Sequence of the second protein:
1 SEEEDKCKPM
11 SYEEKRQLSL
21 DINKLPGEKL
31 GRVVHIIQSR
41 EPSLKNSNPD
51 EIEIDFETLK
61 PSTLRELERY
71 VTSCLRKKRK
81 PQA

Contacts between the two chains:
Residue D50 in the second protein interacts with residue T7 in the first protein (closest heavy-atom distance 3.2 Å).
Residue I54 in the second protein contacts residue K5 in the first protein (closest heavy-atom distance 5.0 Å).
Residue D55 in the second protein interacts with residue I2 in the first protein (closest heavy-atom distance 3.5 Å).
Residue E53 in the second protein is in contact with residue K3 in the first protein (closest heavy-atom distance 2.7 Å).
Residue I37 in the second protein interacts with residue I6 in the first protein (closest heavy-atom distance 4.5 Å).
Residue D50 in the second protein contacts residue Q11 in the first protein (closest heavy-atom distance 4.6 Å).
Residue V33 in the second protein interacts with residue I6 in the first protein (closest heavy-atom distance 4.8 Å).
Residue E51 in the second protein is in contact with residue K5 in the first protein (closest heavy-atom distance 4.0 Å).
Residue V34 in the second protein is in contact with residue I6 in the first protein (closest heavy-atom distance 4.2 Å).
Residue F56 in the second protein is in contact with residue L4 in the first protein (closest heavy-atom distance 4.0 Å).
Residue D50 in the second protein contacts residue T9 in the first protein (closest heavy-atom distance 3.3 Å).
Residue G27 in the second protein interacts with residue K8 in the first protein (closest heavy-atom distance 4.6 Å).
Residue I22 in the second protein contacts residue I6 in the first protein (closest heavy-atom distance 3.7 Å).
Residue G31 in the second protein contacts residue K8 in the first protein (closest heavy-atom distance 4.6 Å).
Residue I54 in the second protein contacts residue K3 in the first protein (closest heavy-atom distance 3.0 Å).
Residue E57 in the second protein interacts with residue I2 in the first protein (closest heavy-atom distance 4.4 Å).
Residue E51 in the second protein contacts residue K8 in the first protein (closest heavy-atom distance 4.4 Å).
Residue G31 in the second protein interacts with residue T9 in the first protein (closest heavy-atom distance 4.2 Å).
Residue I22 in the second protein is in contact with residue L4 in the first protein (closest heavy-atom distance 4.2 Å).
Residue L30 in the second protein interacts with residue K8 in the first protein (closest heavy-atom distance 3.6 Å).
Residue E51 in the second protein interacts with residue I6 in the first protein (closest heavy-atom distance 4.1 Å).
Residue R16 in the second protein contacts residue I2 in the first protein (closest heavy-atom distance 4.1 Å).
Residue P49 in the second protein is in contact with residue K8 in the first protein (closest heavy-atom distance 2.6 Å).
Residue P49 in the second protein interacts with residue T9 in the first protein (closest heavy-atom distance 3.0 Å).
Residue I52 in the second protein interacts with residue L4 in the first protein (closest heavy-atom distance 3.1 Å).
Residue I54 in the second protein contacts residue I6 in the first protein (closest heavy-atom distance 3.5 Å).
Residue K15 in the second protein is in contact with residue I2 in the first protein (closest heavy-atom distance 4.8 Å).
Residue S19 in the second protein contacts residue I2 in the first protein (closest heavy-atom distance 3.7 Å).
Residue D50 in the second protein contacts residue I10 in the first protein (closest heavy-atom distance 3.7 Å).
Residue E51 in the second protein contacts residue T7 in the first protein (closest heavy-atom distance 2.8 Å).
Residue L18 in the second protein contacts residue L4 in the first protein (closest heavy-atom distance 4.6 Å).
Residue V34 in the second protein interacts with residue T9 in the first protein (closest heavy-atom distance 4.8 Å).
Residue I52 in the second protein is in contact with residue K5 in the first protein (closest heavy-atom distance 3.2 Å).
Residue E57 in the second protein is in contact with residue E1 in the first protein (closest heavy-atom distance 3.8 Å).
Residue P49 in the second protein contacts residue I6 in the first protein (closest heavy-atom distance 4.7 Å).
Residue Y12 in the second protein contacts residue E1 in the first protein (closest heavy-atom distance 4.2 Å).
Residue V34 in the second protein interacts with residue K8 in the first protein (closest heavy-atom distance 3.6 Å).
Residue I52 in the second protein contacts residue K8 in the first protein (closest heavy-atom distance 3.1 Å).
Residue I52 in the second protein contacts residue I6 in the first protein (closest heavy-atom distance 3.7 Å).
Residue D50 in the second protein interacts with residue K8 in the first protein (closest heavy-atom distance 3.0 Å).
Residue S19 in the second protein is in contact with residue L4 in the first protein (closest heavy-atom distance 3.4 Å).
Residue I54 in the second protein is in contact with residue L4 in the first protein (closest heavy-atom distance 3.0 Å).
Residue D55 in the second protein contacts residue K3 in the first protein (closest heavy-atom distance 2.9 Å).
Residue Y12 in the second protein is in contact with residue I2 in the first protein (closest heavy-atom distance 3.6 Å).
Residue D50 in the second protein is in contact with residue I6 in the first protein (closest heavy-atom distance 3.1 Å).
Residue E53 in the second protein is in contact with residue L4 in the first protein (closest heavy-atom distance 4.4 Å).
Residue E53 in the second protein interacts with residue K5 in the first protein (closest heavy-atom distance 2.8 Å).
Residue L30 in the second protein is in contact with residue I6 in the first protein (closest heavy-atom distance 3.2 Å).
Residue I54 in the second protein contacts residue I2 in the first protein (closest heavy-atom distance 3.5 Å).
Residue F56 in the second protein contacts residue I2 in the first protein (closest heavy-atom distance 3.0 Å).

Sequence of the first protein:
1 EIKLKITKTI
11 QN

These two protein chains interact to form a complex.